Sequence of protein 2:
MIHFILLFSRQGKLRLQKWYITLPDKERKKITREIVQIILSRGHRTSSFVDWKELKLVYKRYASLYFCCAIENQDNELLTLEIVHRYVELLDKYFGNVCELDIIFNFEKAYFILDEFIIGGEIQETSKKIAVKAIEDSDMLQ

This data describes a binding interaction between two proteins.

Sequence of protein 1:
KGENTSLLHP

Contacts between the two chains:
Residue C99 in protein 2 interacts with residue L163 in protein 1 (closest heavy-atom distance 4.9 Å).
Residue V98 in protein 2 is in contact with residue S162 in protein 1 (closest heavy-atom distance 3.3 Å).
Residue A63 in protein 2 contacts residue L163 in protein 1 (closest heavy-atom distance 4.1 Å).
Residue C99 in protein 2 is in contact with residue N160 in protein 1 (closest heavy-atom distance 4.3 Å).
Residue Y62 in protein 2 contacts residue L164 in protein 1 (closest heavy-atom distance 5.0 Å).
Residue C99 in protein 2 interacts with residue E159 in protein 1 (closest heavy-atom distance 3.6 Å).
Residue E100 in protein 2 is in contact with residue N160 in protein 1 (closest heavy-atom distance 4.7 Å).
Residue L101 in protein 2 is in contact with residue E159 in protein 1 (closest heavy-atom distance 3.8 Å).
Residue V98 in protein 2 interacts with residue L163 in protein 1 (closest heavy-atom distance 3.0 Å).
Residue S64 in protein 2 interacts with residue G158 in protein 1 (closest heavy-atom distance 4.5 Å).
Residue E100 in protein 2 is in contact with residue T161 in protein 1 (closest heavy-atom distance 4.2 Å).
Residue V98 in protein 2 interacts with residue T161 in protein 1 (closest heavy-atom distance 4.0 Å).
Residue E100 in protein 2 interacts with residue E159 in protein 1 (closest heavy-atom distance 2.5 Å).
Residue Y62 in protein 2 interacts with residue S162 in protein 1 (closest heavy-atom distance 4.6 Å).
Residue C99 in protein 2 contacts residue T161 in protein 1 (closest heavy-atom distance 3.5 Å).
Residue C99 in protein 2 is in contact with residue S162 in protein 1 (closest heavy-atom distance 4.6 Å).
Residue Y62 in protein 2 contacts residue L163 in protein 1 (closest heavy-atom distance 2.9 Å).